Sequence of the first protein:
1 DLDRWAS

Sequence of the second protein:
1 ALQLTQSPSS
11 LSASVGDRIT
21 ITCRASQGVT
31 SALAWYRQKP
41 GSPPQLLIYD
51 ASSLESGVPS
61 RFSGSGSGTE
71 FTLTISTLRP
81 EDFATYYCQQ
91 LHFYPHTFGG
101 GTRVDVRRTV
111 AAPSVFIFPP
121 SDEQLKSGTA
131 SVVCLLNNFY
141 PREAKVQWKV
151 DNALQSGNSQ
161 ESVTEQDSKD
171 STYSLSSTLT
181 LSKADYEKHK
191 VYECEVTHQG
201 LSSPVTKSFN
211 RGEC

These two protein chains interact to form a complex.

Interface contacts:
Residue H96 in the second protein contacts residue D3 in the first protein (closest heavy-atom distance 2.5 Å).
Residue F93 in the second protein contacts residue L2 in the first protein (closest heavy-atom distance 3.6 Å).
Residue H92 in the second protein contacts residue S7 in the first protein (closest heavy-atom distance 4.1 Å).
Residue Y94 in the second protein interacts with residue D1 in the first protein (closest heavy-atom distance 3.0 Å).
Residue H92 in the second protein is in contact with residue A6 in the first protein (closest heavy-atom distance 3.3 Å).
Residue F93 in the second protein contacts residue D3 in the first protein (closest heavy-atom distance 4.0 Å).
Residue H92 in the second protein is in contact with residue D1 in the first protein (closest heavy-atom distance 4.4 Å).
Residue H92 in the second protein contacts residue L2 in the first protein (closest heavy-atom distance 3.4 Å).
Residue Y94 in the second protein is in contact with residue L2 in the first protein (closest heavy-atom distance 3.7 Å).
Residue F93 in the second protein is in contact with residue D1 in the first protein (closest heavy-atom distance 3.4 Å).
Residue H92 in the second protein is in contact with residue D3 in the first protein (closest heavy-atom distance 2.5 Å).
Residue L91 in the second protein is in contact with residue D3 in the first protein (closest heavy-atom distance 2.7 Å).
Residue Y94 in the second protein interacts with residue R4 in the first protein (closest heavy-atom distance 3.5 Å).
Residue Y94 in the second protein is in contact with residue D3 in the first protein (closest heavy-atom distance 3.5 Å).